Interface contacts:
Residue G57 in the first protein interacts with residue Y6 in the second protein (closest heavy-atom distance 3.2 Å).
Residue A128 in the first protein contacts residue Y6 in the second protein (closest heavy-atom distance 4.8 Å).
Residue S265 in the first protein interacts with residue F16 in the second protein (closest heavy-atom distance 3.4 Å).
Residue A128 in the first protein is in contact with residue P8 in the second protein (closest heavy-atom distance 4.0 Å).
Residue I268 in the first protein interacts with residue F16 in the second protein (closest heavy-atom distance 4.2 Å).
Residue N264 in the first protein is in contact with residue F14 in the second protein (closest heavy-atom distance 3.4 Å).
Residue F262 in the first protein is in contact with residue P17 in the second protein (closest heavy-atom distance 4.7 Å).
Residue V276 in the first protein interacts with residue T12 in the second protein (closest heavy-atom distance 4.1 Å).
Residue T269 in the first protein contacts residue F16 in the second protein (closest heavy-atom distance 4.4 Å).
Residue S265 in the first protein is in contact with residue F14 in the second protein (closest heavy-atom distance 3.4 Å).
Residue F261 in the first protein is in contact with residue W13 in the second protein (closest heavy-atom distance 3.9 Å).
Residue P61 in the first protein interacts with residue F4 in the second protein (closest heavy-atom distance 4.4 Å).
Residue I268 in the first protein is in contact with residue F14 in the second protein (closest heavy-atom distance 3.9 Å).
Residue E273 in the first protein interacts with residue L10 in the second protein (closest heavy-atom distance 3.8 Å).
Residue A54 in the first protein interacts with residue Y6 in the second protein (closest heavy-atom distance 2.7 Å).
Residue M126 in the first protein interacts with residue F4 in the second protein (closest heavy-atom distance 4.3 Å).
Residue A54 in the first protein interacts with residue Y11 in the second protein (closest heavy-atom distance 3.5 Å).
Residue E273 in the first protein contacts residue S9 in the second protein (closest heavy-atom distance 4.8 Å).
Residue P50 in the first protein contacts residue Y11 in the second protein (closest heavy-atom distance 3.4 Å).
Residue N264 in the first protein is in contact with residue W13 in the second protein (closest heavy-atom distance 3.0 Å).
Residue A55 in the first protein interacts with residue Y6 in the second protein (closest heavy-atom distance 4.6 Å).
Residue P61 in the first protein contacts residue W13 in the second protein (closest heavy-atom distance 3.2 Å).
Residue L53 in the first protein is in contact with residue Y11 in the second protein (closest heavy-atom distance 3.7 Å).
Residue F261 in the first protein contacts residue F4 in the second protein (closest heavy-atom distance 3.5 Å).
Residue F262 in the first protein contacts residue F16 in the second protein (closest heavy-atom distance 4.4 Å).
Residue F262 in the first protein contacts residue L15 in the second protein (closest heavy-atom distance 3.1 Å).
Residue N264 in the first protein interacts with residue T12 in the second protein (closest heavy-atom distance 3.7 Å).
Residue G57 in the first protein interacts with residue W13 in the second protein (closest heavy-atom distance 3.0 Å).
Residue F261 in the first protein contacts residue L15 in the second protein (closest heavy-atom distance 2.9 Å).
Residue I258 in the first protein contacts residue L15 in the second protein (closest heavy-atom distance 3.8 Å).
Residue P50 in the first protein contacts residue P8 in the second protein (closest heavy-atom distance 4.8 Å).
Residue A54 in the first protein is in contact with residue P8 in the second protein (closest heavy-atom distance 3.4 Å).
Residue F261 in the first protein contacts residue F14 in the second protein (closest heavy-atom distance 3.8 Å).
Residue M126 in the first protein contacts residue W13 in the second protein (closest heavy-atom distance 3.7 Å).
Residue V56 in the first protein is in contact with residue Y6 in the second protein (closest heavy-atom distance 5.0 Å).
Residue F262 in the first protein is in contact with residue F2 in the second protein (closest heavy-atom distance 4.1 Å).
Residue G57 in the first protein contacts residue Y11 in the second protein (closest heavy-atom distance 3.8 Å).
Residue V276 in the first protein interacts with residue L10 in the second protein (closest heavy-atom distance 5.0 Å).
Residue F60 in the first protein interacts with residue W13 in the second protein (closest heavy-atom distance 5.0 Å).
Residue V276 in the first protein is in contact with residue F14 in the second protein (closest heavy-atom distance 3.9 Å).
Residue S265 in the first protein contacts residue L15 in the second protein (closest heavy-atom distance 2.9 Å).
Residue I268 in the first protein interacts with residue L10 in the second protein (closest heavy-atom distance 4.4 Å).
Residue L58 in the first protein interacts with residue W13 in the second protein (closest heavy-atom distance 3.5 Å).
Residue L53 in the first protein is in contact with residue Y6 in the second protein (closest heavy-atom distance 4.0 Å).
Residue L58 in the first protein is in contact with residue Y6 in the second protein (closest heavy-atom distance 3.2 Å).

Sequence of the first protein:
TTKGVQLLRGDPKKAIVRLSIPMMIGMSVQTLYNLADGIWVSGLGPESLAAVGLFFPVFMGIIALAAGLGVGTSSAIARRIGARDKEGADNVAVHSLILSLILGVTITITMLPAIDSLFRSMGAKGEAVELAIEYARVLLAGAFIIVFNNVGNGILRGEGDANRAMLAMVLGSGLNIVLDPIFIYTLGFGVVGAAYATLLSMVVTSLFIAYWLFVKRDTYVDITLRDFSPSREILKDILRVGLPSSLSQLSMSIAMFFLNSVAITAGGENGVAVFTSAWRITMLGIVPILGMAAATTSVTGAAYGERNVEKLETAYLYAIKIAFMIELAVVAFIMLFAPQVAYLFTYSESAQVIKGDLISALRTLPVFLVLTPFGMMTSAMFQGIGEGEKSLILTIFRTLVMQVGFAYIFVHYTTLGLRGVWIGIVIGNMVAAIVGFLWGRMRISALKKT

These two protein chains interact to form a complex.

Sequence of the second protein:
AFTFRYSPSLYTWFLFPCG